These two protein chains interact to form a complex.

Sequence of protein 1:
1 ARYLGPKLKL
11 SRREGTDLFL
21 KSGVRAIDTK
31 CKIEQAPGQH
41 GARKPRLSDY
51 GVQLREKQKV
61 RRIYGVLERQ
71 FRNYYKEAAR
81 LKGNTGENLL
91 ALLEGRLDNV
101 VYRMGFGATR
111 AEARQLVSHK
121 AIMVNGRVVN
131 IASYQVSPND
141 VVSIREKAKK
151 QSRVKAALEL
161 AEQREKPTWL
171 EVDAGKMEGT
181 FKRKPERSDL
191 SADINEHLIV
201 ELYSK

Residue-level contacts at the interface:
Residue R606 in protein 2 interacts with residue E162 in protein 1 (closest heavy-atom distance 5.0 Å).
Residue R606 in protein 2 interacts with residue Q163 in protein 1 (closest heavy-atom distance 4.8 Å).
Residue R597 in protein 2 contacts residue Q163 in protein 1 (closest heavy-atom distance 4.1 Å).
Residue L604 in protein 2 interacts with residue Q163 in protein 1 (closest heavy-atom distance 3.9 Å).
Residue R592 in protein 2 is in contact with residue K30 in protein 1 (closest heavy-atom distance 3.5 Å).

Sequence of protein 2:
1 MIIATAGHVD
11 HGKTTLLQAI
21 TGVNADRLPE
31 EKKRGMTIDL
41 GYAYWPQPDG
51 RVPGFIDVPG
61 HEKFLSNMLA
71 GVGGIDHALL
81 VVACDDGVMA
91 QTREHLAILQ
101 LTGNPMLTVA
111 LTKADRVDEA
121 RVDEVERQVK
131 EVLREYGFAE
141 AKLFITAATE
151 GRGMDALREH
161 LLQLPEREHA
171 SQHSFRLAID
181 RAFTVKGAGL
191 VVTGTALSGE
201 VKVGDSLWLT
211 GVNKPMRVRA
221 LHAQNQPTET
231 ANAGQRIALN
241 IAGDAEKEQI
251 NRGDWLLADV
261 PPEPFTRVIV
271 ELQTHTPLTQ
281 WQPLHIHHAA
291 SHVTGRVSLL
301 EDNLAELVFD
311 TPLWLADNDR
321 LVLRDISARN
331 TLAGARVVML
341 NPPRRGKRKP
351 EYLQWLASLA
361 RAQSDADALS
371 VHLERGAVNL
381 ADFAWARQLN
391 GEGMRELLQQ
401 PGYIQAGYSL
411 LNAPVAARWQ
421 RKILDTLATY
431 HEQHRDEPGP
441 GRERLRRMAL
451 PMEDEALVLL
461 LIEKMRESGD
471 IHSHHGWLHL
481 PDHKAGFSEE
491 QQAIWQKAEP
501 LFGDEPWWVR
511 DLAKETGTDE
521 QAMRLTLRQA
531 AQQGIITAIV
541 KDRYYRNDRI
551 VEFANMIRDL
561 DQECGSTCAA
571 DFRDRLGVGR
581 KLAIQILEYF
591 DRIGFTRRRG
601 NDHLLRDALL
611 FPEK